Sequence of the first protein:
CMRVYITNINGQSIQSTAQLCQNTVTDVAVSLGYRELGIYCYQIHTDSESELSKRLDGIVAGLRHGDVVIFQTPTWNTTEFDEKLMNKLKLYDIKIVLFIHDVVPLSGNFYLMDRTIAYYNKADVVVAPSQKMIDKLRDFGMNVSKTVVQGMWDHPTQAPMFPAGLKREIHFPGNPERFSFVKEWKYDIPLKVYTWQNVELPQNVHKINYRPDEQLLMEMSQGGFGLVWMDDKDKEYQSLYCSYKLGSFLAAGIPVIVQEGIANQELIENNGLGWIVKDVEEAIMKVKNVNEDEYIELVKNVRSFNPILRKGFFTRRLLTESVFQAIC

Interface contacts:
Residue Y6 in the first protein contacts residue E37 in the second protein (closest heavy-atom distance 2.6 Å).
Residue G63 in the first protein contacts residue N11 in the second protein (closest heavy-atom distance 3.5 Å).
Residue G63 in the first protein interacts with residue E37 in the second protein (closest heavy-atom distance 4.1 Å).
Residue K55 in the first protein contacts residue D48 in the second protein (closest heavy-atom distance 2.8 Å).
Residue V31 in the first protein contacts residue G34 in the second protein (closest heavy-atom distance 4.0 Å).
Residue R56 in the first protein interacts with residue R56 in the second protein (closest heavy-atom distance 4.2 Å).
Residue R56 in the first protein interacts with residue K55 in the second protein (closest heavy-atom distance 3.3 Å).
Residue N11 in the first protein is in contact with residue A62 in the second protein (closest heavy-atom distance 2.9 Å).
Residue I40 in the first protein interacts with residue A62 in the second protein (closest heavy-atom distance 3.9 Å).
Residue K55 in the first protein is in contact with residue E52 in the second protein (closest heavy-atom distance 3.2 Å).
Residue R36 in the first protein contacts residue T27 in the second protein (closest heavy-atom distance 4.0 Å).
Residue D48 in the first protein interacts with residue K55 in the second protein (closest heavy-atom distance 2.6 Å).
Residue A62 in the first protein interacts with residue Y41 in the second protein (closest heavy-atom distance 3.2 Å).
Residue G59 in the first protein contacts residue G59 in the second protein (closest heavy-atom distance 3.7 Å).
Residue G39 in the first protein contacts residue G59 in the second protein (closest heavy-atom distance 4.0 Å).
Residue A62 in the first protein interacts with residue N11 in the second protein (closest heavy-atom distance 2.8 Å).
Residue N24 in the first protein is in contact with residue R65 in the second protein (closest heavy-atom distance 2.8 Å).
Residue V31 in the first protein is in contact with residue R36 in the second protein (closest heavy-atom distance 4.0 Å).
Residue E37 in the first protein contacts residue E37 in the second protein (closest heavy-atom distance 4.3 Å).
Residue G39 in the first protein interacts with residue A62 in the second protein (closest heavy-atom distance 3.3 Å).
Residue Q20 in the first protein is in contact with residue R65 in the second protein (closest heavy-atom distance 2.9 Å).
Residue E52 in the first protein interacts with residue S51 in the second protein (closest heavy-atom distance 2.7 Å).
Residue R36 in the first protein interacts with residue V31 in the second protein (closest heavy-atom distance 3.9 Å).
Residue N11 in the first protein contacts residue G63 in the second protein (closest heavy-atom distance 3.6 Å).
Residue G63 in the first protein interacts with residue G39 in the second protein (closest heavy-atom distance 4.2 Å).
Residue R56 in the first protein contacts residue G59 in the second protein (closest heavy-atom distance 3.5 Å).
Residue R65 in the first protein is in contact with residue Q20 in the second protein (closest heavy-atom distance 2.6 Å).
Residue G59 in the first protein contacts residue I60 in the second protein (closest heavy-atom distance 3.4 Å).
Residue K55 in the first protein contacts residue T47 in the second protein (closest heavy-atom distance 3.4 Å).
Residue N11 in the first protein interacts with residue R65 in the second protein (closest heavy-atom distance 2.9 Å).
Residue A62 in the first protein is in contact with residue I40 in the second protein (closest heavy-atom distance 4.0 Å).
Residue A62 in the first protein contacts residue G39 in the second protein (closest heavy-atom distance 3.4 Å).
Residue Y41 in the first protein interacts with residue A62 in the second protein (closest heavy-atom distance 3.3 Å).
Residue R65 in the first protein contacts residue N24 in the second protein (closest heavy-atom distance 2.8 Å).
Residue T27 in the first protein contacts residue R36 in the second protein (closest heavy-atom distance 3.9 Å).
Residue N11 in the first protein contacts residue L64 in the second protein (closest heavy-atom distance 3.0 Å).
Residue R65 in the first protein is in contact with residue N11 in the second protein (closest heavy-atom distance 3.0 Å).
Residue D28 in the first protein interacts with residue R36 in the second protein (closest heavy-atom distance 2.7 Å).
Residue E37 in the first protein is in contact with residue R4 in the second protein (closest heavy-atom distance 4.6 Å).
Residue E52 in the first protein interacts with residue E52 in the second protein (closest heavy-atom distance 3.7 Å).
Residue R36 in the first protein is in contact with residue E37 in the second protein (closest heavy-atom distance 3.0 Å).
Residue I60 in the first protein contacts residue I60 in the second protein (closest heavy-atom distance 4.2 Å).
Residue K55 in the first protein interacts with residue R56 in the second protein (closest heavy-atom distance 3.2 Å).
Residue R36 in the first protein is in contact with residue N9 in the second protein (closest heavy-atom distance 4.2 Å).
Residue R56 in the first protein is in contact with residue D58 in the second protein (closest heavy-atom distance 3.7 Å).
Residue E37 in the first protein contacts residue Y6 in the second protein (closest heavy-atom distance 2.6 Å).
Residue I60 in the first protein contacts residue G59 in the second protein (closest heavy-atom distance 3.3 Å).
Residue D58 in the first protein is in contact with residue R56 in the second protein (closest heavy-atom distance 3.6 Å).
Residue E52 in the first protein interacts with residue K55 in the second protein (closest heavy-atom distance 3.2 Å).
Residue L64 in the first protein is in contact with residue N11 in the second protein (closest heavy-atom distance 3.0 Å).
Residue G59 in the first protein is in contact with residue R56 in the second protein (closest heavy-atom distance 3.6 Å).
Residue E37 in the first protein is in contact with residue G63 in the second protein (closest heavy-atom distance 4.1 Å).
Residue T47 in the first protein interacts with residue K55 in the second protein (closest heavy-atom distance 2.9 Å).
Residue R36 in the first protein is in contact with residue D28 in the second protein (closest heavy-atom distance 2.7 Å).
Residue G39 in the first protein is in contact with residue G63 in the second protein (closest heavy-atom distance 4.3 Å).
Residue G34 in the first protein is in contact with residue V31 in the second protein (closest heavy-atom distance 4.0 Å).
Residue G59 in the first protein interacts with residue G39 in the second protein (closest heavy-atom distance 4.2 Å).
Residue E37 in the first protein contacts residue R36 in the second protein (closest heavy-atom distance 3.0 Å).
Residue S51 in the first protein contacts residue E52 in the second protein (closest heavy-atom distance 2.6 Å).
Residue N9 in the first protein is in contact with residue R36 in the second protein (closest heavy-atom distance 4.4 Å).

This data describes a binding interaction between two proteins.

Sequence of the second protein:
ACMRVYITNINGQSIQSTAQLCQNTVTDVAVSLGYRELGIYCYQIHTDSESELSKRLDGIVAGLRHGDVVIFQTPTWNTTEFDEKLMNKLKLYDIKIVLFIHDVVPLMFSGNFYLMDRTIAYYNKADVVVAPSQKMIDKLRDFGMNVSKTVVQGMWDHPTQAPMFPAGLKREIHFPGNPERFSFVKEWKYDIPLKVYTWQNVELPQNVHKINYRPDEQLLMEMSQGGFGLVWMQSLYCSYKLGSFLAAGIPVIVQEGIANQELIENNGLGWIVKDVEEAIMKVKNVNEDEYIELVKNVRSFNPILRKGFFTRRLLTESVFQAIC